These two protein chains interact to form a complex.

Sequence of protein 2:
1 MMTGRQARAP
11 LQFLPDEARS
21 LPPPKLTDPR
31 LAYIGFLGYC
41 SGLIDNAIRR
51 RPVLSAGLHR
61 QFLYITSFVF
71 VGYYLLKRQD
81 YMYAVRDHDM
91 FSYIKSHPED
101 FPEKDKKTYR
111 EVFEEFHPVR

Sequence of protein 1:
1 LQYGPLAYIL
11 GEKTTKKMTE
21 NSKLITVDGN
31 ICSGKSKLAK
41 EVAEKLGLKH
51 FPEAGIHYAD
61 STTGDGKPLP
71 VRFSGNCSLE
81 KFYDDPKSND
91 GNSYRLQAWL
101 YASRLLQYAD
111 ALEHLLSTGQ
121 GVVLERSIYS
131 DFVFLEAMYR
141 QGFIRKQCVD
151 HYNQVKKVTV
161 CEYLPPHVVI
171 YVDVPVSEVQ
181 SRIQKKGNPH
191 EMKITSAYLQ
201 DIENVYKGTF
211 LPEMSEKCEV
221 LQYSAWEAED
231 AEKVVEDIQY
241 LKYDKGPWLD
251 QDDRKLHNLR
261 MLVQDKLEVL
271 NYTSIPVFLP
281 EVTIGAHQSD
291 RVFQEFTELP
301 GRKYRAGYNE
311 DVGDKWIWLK

Interface contacts:
Residue D314 in protein 1 is in contact with residue R51 in protein 2 (closest heavy-atom distance 4.4 Å).
Residue D314 in protein 1 contacts residue R50 in protein 2 (closest heavy-atom distance 4.7 Å).
Residue V312 in protein 1 is in contact with residue R51 in protein 2 (closest heavy-atom distance 4.8 Å).
Residue V312 in protein 1 contacts residue R50 in protein 2 (closest heavy-atom distance 3.8 Å).
Residue D314 in protein 1 contacts residue R49 in protein 2 (closest heavy-atom distance 3.3 Å).
Residue D311 in protein 1 interacts with residue R50 in protein 2 (closest heavy-atom distance 3.2 Å).
Residue G313 in protein 1 interacts with residue R51 in protein 2 (closest heavy-atom distance 3.6 Å).
Residue G313 in protein 1 interacts with residue P52 in protein 2 (closest heavy-atom distance 3.8 Å).
Residue G313 in protein 1 contacts residue R50 in protein 2 (closest heavy-atom distance 3.1 Å).
Residue V312 in protein 1 interacts with residue P52 in protein 2 (closest heavy-atom distance 3.6 Å).